Contacts between the two chains:
Residue R97 in chain A interacts with residue T3 in chain B (closest heavy-atom distance 4.3 Å).
Residue V152 in chain A interacts with residue L5 in chain B (closest heavy-atom distance 4.9 Å).
Residue T143 in chain A contacts residue T8 in chain B (closest heavy-atom distance 4.9 Å).
Residue Y99 in chain A contacts residue L2 in chain B (closest heavy-atom distance 3.7 Å).
Residue E58 in chain A is in contact with residue K1 in chain B (closest heavy-atom distance 4.2 Å).
Residue E63 in chain A is in contact with residue L2 in chain B (closest heavy-atom distance 3.0 Å).
Residue Y159 in chain A is in contact with residue L2 in chain B (closest heavy-atom distance 3.7 Å).
Residue Y116 in chain A interacts with residue V7 in chain B (closest heavy-atom distance 3.9 Å).
Residue M45 in chain A is in contact with residue L2 in chain B (closest heavy-atom distance 3.7 Å).
Residue Y99 in chain A interacts with residue T3 in chain B (closest heavy-atom distance 3.2 Å).
Residue K66 in chain A interacts with residue L2 in chain B (closest heavy-atom distance 2.8 Å).
Residue Q155 in chain A contacts residue L5 in chain B (closest heavy-atom distance 3.3 Å).
Residue V67 in chain A is in contact with residue L2 in chain B (closest heavy-atom distance 3.6 Å).
Residue T163 in chain A interacts with residue L2 in chain B (closest heavy-atom distance 4.8 Å).
Residue Y59 in chain A contacts residue K1 in chain B (closest heavy-atom distance 3.9 Å).
Residue H70 in chain A is in contact with residue T3 in chain B (closest heavy-atom distance 3.2 Å).
Residue T143 in chain A interacts with residue L9 in chain B (closest heavy-atom distance 2.8 Å).
Residue Y123 in chain A contacts residue L9 in chain B (closest heavy-atom distance 4.0 Å).
Residue L156 in chain A is in contact with residue T3 in chain B (closest heavy-atom distance 4.9 Å).
Residue T163 in chain A is in contact with residue K1 in chain B (closest heavy-atom distance 4.1 Å).
Residue K146 in chain A is in contact with residue L9 in chain B (closest heavy-atom distance 4.0 Å).
Residue L156 in chain A is in contact with residue L5 in chain B (closest heavy-atom distance 4.2 Å).
Residue D77 in chain A is in contact with residue V7 in chain B (closest heavy-atom distance 4.9 Å).
Residue T73 in chain A interacts with residue T8 in chain B (closest heavy-atom distance 4.4 Å).
Residue A69 in chain A interacts with residue C6 in chain B (closest heavy-atom distance 4.3 Å).
Residue H114 in chain A is in contact with residue V7 in chain B (closest heavy-atom distance 4.3 Å).
Residue T73 in chain A contacts residue V7 in chain B (closest heavy-atom distance 3.1 Å).
Residue Y84 in chain A is in contact with residue L9 in chain B (closest heavy-atom distance 3.3 Å).
Residue W147 in chain A is in contact with residue L9 in chain B (closest heavy-atom distance 3.5 Å).
Residue W147 in chain A interacts with residue V7 in chain B (closest heavy-atom distance 4.1 Å).
Residue H70 in chain A contacts residue L2 in chain B (closest heavy-atom distance 4.1 Å).
Residue L156 in chain A is in contact with residue V7 in chain B (closest heavy-atom distance 4.5 Å).
Residue Y159 in chain A interacts with residue K1 in chain B (closest heavy-atom distance 2.6 Å).
Residue Y7 in chain A is in contact with residue L2 in chain B (closest heavy-atom distance 3.3 Å).
Residue K66 in chain A contacts residue K1 in chain B (closest heavy-atom distance 4.0 Å).
Residue Y116 in chain A contacts residue L9 in chain B (closest heavy-atom distance 3.9 Å).
Residue M5 in chain A interacts with residue K1 in chain B (closest heavy-atom distance 3.8 Å).
Residue D77 in chain A is in contact with residue L9 in chain B (closest heavy-atom distance 2.9 Å).
Residue H70 in chain A is in contact with residue L5 in chain B (closest heavy-atom distance 4.8 Å).
Residue D77 in chain A interacts with residue T8 in chain B (closest heavy-atom distance 3.0 Å).
Residue Y159 in chain A contacts residue T3 in chain B (closest heavy-atom distance 3.5 Å).
Residue V95 in chain A interacts with residue L9 in chain B (closest heavy-atom distance 4.5 Å).
Residue T80 in chain A interacts with residue L9 in chain B (closest heavy-atom distance 4.1 Å).
Residue F9 in chain A interacts with residue L2 in chain B (closest heavy-atom distance 3.7 Å).
Residue K66 in chain A contacts residue P4 in chain B (closest heavy-atom distance 3.7 Å).
Residue Y7 in chain A is in contact with residue K1 in chain B (closest heavy-atom distance 2.9 Å).
Residue Y159 in chain A interacts with residue P4 in chain B (closest heavy-atom distance 4.4 Å).
Residue I124 in chain A interacts with residue L9 in chain B (closest heavy-atom distance 4.6 Å).
Residue W167 in chain A interacts with residue K1 in chain B (closest heavy-atom distance 3.4 Å).
Residue K146 in chain A interacts with residue T8 in chain B (closest heavy-atom distance 2.7 Å).
Residue L81 in chain A contacts residue L9 in chain B (closest heavy-atom distance 3.6 Å).
Residue W147 in chain A is in contact with residue T8 in chain B (closest heavy-atom distance 2.9 Å).
Residue V76 in chain A is in contact with residue T8 in chain B (closest heavy-atom distance 4.2 Å).
Residue K66 in chain A is in contact with residue T3 in chain B (closest heavy-atom distance 3.9 Å).
Residue T73 in chain A contacts residue C6 in chain B (closest heavy-atom distance 4.4 Å).
Residue R97 in chain A is in contact with residue V7 in chain B (closest heavy-atom distance 3.3 Å).
Residue Y171 in chain A is in contact with residue K1 in chain B (closest heavy-atom distance 2.8 Å).
Residue V152 in chain A contacts residue V7 in chain B (closest heavy-atom distance 3.7 Å).
Residue E63 in chain A contacts residue K1 in chain B (closest heavy-atom distance 3.2 Å).

Sequence of chain A:
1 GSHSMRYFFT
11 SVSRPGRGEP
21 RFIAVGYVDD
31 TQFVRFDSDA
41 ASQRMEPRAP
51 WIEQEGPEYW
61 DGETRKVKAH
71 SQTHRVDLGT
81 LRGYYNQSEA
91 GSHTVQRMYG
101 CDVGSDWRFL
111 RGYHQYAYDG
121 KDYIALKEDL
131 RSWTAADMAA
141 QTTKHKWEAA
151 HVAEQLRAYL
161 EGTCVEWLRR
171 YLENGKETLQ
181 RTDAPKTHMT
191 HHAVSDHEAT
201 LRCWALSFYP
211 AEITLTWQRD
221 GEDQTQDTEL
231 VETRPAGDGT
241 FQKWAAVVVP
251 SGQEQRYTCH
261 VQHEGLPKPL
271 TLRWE

These two protein chains interact to form a complex.

Sequence of chain B:
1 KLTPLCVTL